Sequence of the second protein:
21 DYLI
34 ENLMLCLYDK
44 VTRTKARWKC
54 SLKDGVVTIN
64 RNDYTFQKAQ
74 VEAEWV

Contacts between the two chains:
Residue K58 in the first protein interacts with residue K71 in the second protein (closest heavy-atom distance 3.2 Å).
Residue Y68 in the first protein interacts with residue W78 in the second protein (closest heavy-atom distance 3.5 Å).
Residue T55 in the first protein contacts residue F69 in the second protein (closest heavy-atom distance 3.6 Å).
Residue L51 in the first protein is in contact with residue D57 in the second protein (closest heavy-atom distance 3.6 Å).
Residue K62 in the first protein is in contact with residue E75 in the second protein (closest heavy-atom distance 3.3 Å).
Residue C115 in the first protein contacts residue L40 in the second protein (closest heavy-atom distance 3.0 Å).
Residue S57 in the first protein is in contact with residue K71 in the second protein (closest heavy-atom distance 3.4 Å).
Residue V113 in the first protein is in contact with residue C39 in the second protein (closest heavy-atom distance 3.1 Å).
Residue V107 in the first protein is in contact with residue I62 in the second protein (closest heavy-atom distance 3.1 Å).
Residue S106 in the first protein interacts with residue N63 in the second protein (closest heavy-atom distance 2.9 Å).
Residue V113 in the first protein interacts with residue L38 in the second protein (closest heavy-atom distance 3.5 Å).
Residue G63 in the first protein interacts with residue E77 in the second protein (closest heavy-atom distance 3.3 Å).
Residue L8 in the first protein is in contact with residue L38 in the second protein (closest heavy-atom distance 3.5 Å).
Residue L65 in the first protein interacts with residue W51 in the second protein (closest heavy-atom distance 3.5 Å).
Residue Y9 in the first protein contacts residue L38 in the second protein (closest heavy-atom distance 3.5 Å).
Residue R111 in the first protein is in contact with residue L36 in the second protein (closest heavy-atom distance 3.4 Å).
Residue V61 in the first protein is in contact with residue Q73 in the second protein (closest heavy-atom distance 2.8 Å).
Residue R111 in the first protein is in contact with residue N35 in the second protein (closest heavy-atom distance 3.0 Å).
Residue V61 in the first protein is in contact with residue E75 in the second protein (closest heavy-atom distance 2.8 Å).
Residue T13 in the first protein is in contact with residue T61 in the second protein (closest heavy-atom distance 3.2 Å).
Residue F77 in the first protein contacts residue C53 in the second protein (closest heavy-atom distance 3.5 Å).
Residue L59 in the first protein interacts with residue Q73 in the second protein (closest heavy-atom distance 2.9 Å).
Residue N116 in the first protein contacts residue Y41 in the second protein (closest heavy-atom distance 3.2 Å).
Residue S57 in the first protein interacts with residue Q70 in the second protein (closest heavy-atom distance 2.9 Å).
Residue Y9 in the first protein interacts with residue D57 in the second protein (closest heavy-atom distance 2.7 Å).
Residue I112 in the first protein contacts residue M37 in the second protein (closest heavy-atom distance 3.5 Å).
Residue V61 in the first protein interacts with residue V74 in the second protein (closest heavy-atom distance 3.3 Å).
Residue A114 in the first protein interacts with residue C39 in the second protein (closest heavy-atom distance 3.3 Å).
Residue A114 in the first protein contacts residue Y41 in the second protein (closest heavy-atom distance 3.4 Å).
Residue T55 in the first protein interacts with residue Q70 in the second protein (closest heavy-atom distance 3.0 Å).
Residue W75 in the first protein is in contact with residue Y41 in the second protein (closest heavy-atom distance 3.5 Å).
Residue S57 in the first protein interacts with residue T68 in the second protein (closest heavy-atom distance 2.8 Å).
Residue C115 in the first protein contacts residue Y41 in the second protein (closest heavy-atom distance 2.9 Å).
Residue L65 in the first protein is in contact with residue W78 in the second protein (closest heavy-atom distance 3.3 Å).
Residue S57 in the first protein is in contact with residue F69 in the second protein (closest heavy-atom distance 3.5 Å).
Residue R111 in the first protein interacts with residue E34 in the second protein (closest heavy-atom distance 3.1 Å).
Residue S117 in the first protein contacts residue Y41 in the second protein (closest heavy-atom distance 3.0 Å).
Residue L59 in the first protein is in contact with residue K71 in the second protein (closest heavy-atom distance 2.9 Å).
Residue F70 in the first protein interacts with residue Y41 in the second protein (closest heavy-atom distance 3.4 Å).
Residue N64 in the first protein is in contact with residue E77 in the second protein (closest heavy-atom distance 3.5 Å).
Residue V113 in the first protein contacts residue M37 in the second protein (closest heavy-atom distance 2.9 Å).
Residue S12 in the first protein interacts with residue L38 in the second protein (closest heavy-atom distance 3.3 Å).
Residue G63 in the first protein is in contact with residue E75 in the second protein (closest heavy-atom distance 3.4 Å).
Residue C115 in the first protein contacts residue C39 in the second protein (closest heavy-atom distance 3.0 Å).
Residue T13 in the first protein is in contact with residue D66 in the second protein (closest heavy-atom distance 3.6 Å).
Residue L51 in the first protein interacts with residue Q70 in the second protein (closest heavy-atom distance 3.6 Å).
Residue I105 in the first protein contacts residue N63 in the second protein (closest heavy-atom distance 3.5 Å).
Residue V107 in the first protein interacts with residue N35 in the second protein (closest heavy-atom distance 3.2 Å).
Residue K52 in the first protein is in contact with residue Q70 in the second protein (closest heavy-atom distance 3.0 Å).
Residue S117 in the first protein is in contact with residue D42 in the second protein (closest heavy-atom distance 2.6 Å).
Residue K109 in the first protein contacts residue N35 in the second protein (closest heavy-atom distance 3.1 Å).
Residue L59 in the first protein is in contact with residue A72 in the second protein (closest heavy-atom distance 3.1 Å).
Residue D73 in the first protein interacts with residue Y41 in the second protein (closest heavy-atom distance 3.5 Å).
Residue W75 in the first protein is in contact with residue W51 in the second protein (closest heavy-atom distance 3.5 Å).
Residue K52 in the first protein interacts with residue D57 in the second protein (closest heavy-atom distance 3.4 Å).
Residue L8 in the first protein is in contact with residue C39 in the second protein (closest heavy-atom distance 3.6 Å).
Residue T60 in the first protein interacts with residue Q73 in the second protein (closest heavy-atom distance 3.3 Å).
Residue G63 in the first protein interacts with residue A76 in the second protein (closest heavy-atom distance 3.1 Å).
Residue R111 in the first protein interacts with residue M37 in the second protein (closest heavy-atom distance 2.8 Å).
Residue L65 in the first protein is in contact with residue E77 in the second protein (closest heavy-atom distance 2.7 Å).

Sequence of the first protein:
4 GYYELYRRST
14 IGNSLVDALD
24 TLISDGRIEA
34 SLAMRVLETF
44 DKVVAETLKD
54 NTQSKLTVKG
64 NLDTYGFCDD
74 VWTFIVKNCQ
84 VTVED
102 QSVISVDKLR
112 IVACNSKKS

This data describes a binding interaction between two proteins.